Residue-level contacts at the interface:
Residue L34 in chain A is in contact with residue T26 in chain B (closest heavy-atom distance 4.0 Å).
Residue N31 in chain A interacts with residue E25 in chain B (closest heavy-atom distance 3.5 Å).
Residue A49 in chain A contacts residue Q44 in chain B (closest heavy-atom distance 3.1 Å).
Residue I17 in chain A interacts with residue Q11 in chain B (closest heavy-atom distance 3.2 Å).
Residue N38 in chain A is in contact with residue Q29 in chain B (closest heavy-atom distance 3.6 Å).
Residue L13 in chain A contacts residue Q8 in chain B (closest heavy-atom distance 3.2 Å).
Residue E45 in chain A is in contact with residue Q36 in chain B (closest heavy-atom distance 2.7 Å).
Residue S14 in chain A interacts with residue Q8 in chain B (closest heavy-atom distance 2.9 Å).
Residue H55 in chain A contacts residue V48 in chain B (closest heavy-atom distance 3.9 Å).
Residue N24 in chain A contacts residue L19 in chain B (closest heavy-atom distance 3.2 Å).
Residue V20 in chain A interacts with residue L16 in chain B (closest heavy-atom distance 4.0 Å).
Residue E45 in chain A contacts residue N40 in chain B (closest heavy-atom distance 3.3 Å).
Residue Y54 in chain A interacts with residue W52 in chain B (closest heavy-atom distance 3.5 Å).
Residue L13 in chain A interacts with residue Y9 in chain B (closest heavy-atom distance 3.6 Å).
Residue V27 in chain A contacts residue N22 in chain B (closest heavy-atom distance 3.6 Å).
Residue L13 in chain A is in contact with residue K5 in chain B (closest heavy-atom distance 4.3 Å).
Residue I16 in chain A is in contact with residue L12 in chain B (closest heavy-atom distance 4.2 Å).
Residue L44 in chain A contacts residue N40 in chain B (closest heavy-atom distance 4.4 Å).
Residue L44 in chain A interacts with residue L41 in chain B (closest heavy-atom distance 3.5 Å).
Residue L23 in chain A interacts with residue L19 in chain B (closest heavy-atom distance 3.8 Å).
Residue I17 in chain A contacts residue L12 in chain B (closest heavy-atom distance 3.6 Å).
Residue N38 in chain A is in contact with residue M33 in chain B (closest heavy-atom distance 3.2 Å).
Residue H55 in chain A interacts with residue W52 in chain B (closest heavy-atom distance 3.6 Å).
Residue N24 in chain A is in contact with residue E18 in chain B (closest heavy-atom distance 2.5 Å).
Residue G48 in chain A interacts with residue Q44 in chain B (closest heavy-atom distance 3.0 Å).
Residue C51 in chain A is in contact with residue W52 in chain B (closest heavy-atom distance 4.5 Å).
Residue V20 in chain A is in contact with residue E15 in chain B (closest heavy-atom distance 3.9 Å).
Residue C51 in chain A contacts residue V48 in chain B (closest heavy-atom distance 4.0 Å).
Residue M47 in chain A contacts residue L45 in chain B (closest heavy-atom distance 3.9 Å).
Residue V35 in chain A contacts residue Q29 in chain B (closest heavy-atom distance 3.7 Å).
Residue D52 in chain A is in contact with residue Q44 in chain B (closest heavy-atom distance 4.0 Å).
Residue N31 in chain A contacts residue T26 in chain B (closest heavy-atom distance 3.1 Å).
Residue N38 in chain A is in contact with residue I32 in chain B (closest heavy-atom distance 3.7 Å).
Residue V20 in chain A is in contact with residue L19 in chain B (closest heavy-atom distance 4.5 Å).
Residue L72 in chain A contacts residue E62 in chain B (closest heavy-atom distance 3.9 Å).
Residue L72 in chain A is in contact with residue Y59 in chain B (closest heavy-atom distance 4.5 Å).
Residue I17 in chain A contacts residue Q8 in chain B (closest heavy-atom distance 4.2 Å).
Residue L44 in chain A is in contact with residue L45 in chain B (closest heavy-atom distance 4.5 Å).
Residue Q9 in chain A contacts residue K5 in chain B (closest heavy-atom distance 4.1 Å).
Residue E6 in chain A contacts residue N4 in chain B (closest heavy-atom distance 4.6 Å).
Residue C51 in chain A contacts residue Q44 in chain B (closest heavy-atom distance 3.4 Å).
Residue V27 in chain A is in contact with residue L23 in chain B (closest heavy-atom distance 4.2 Å).
Residue N41 in chain A contacts residue Q36 in chain B (closest heavy-atom distance 3.5 Å).
Residue H55 in chain A is in contact with residue S51 in chain B (closest heavy-atom distance 4.0 Å).
Residue G48 in chain A is in contact with residue L45 in chain B (closest heavy-atom distance 3.6 Å).
Residue N38 in chain A contacts residue Q36 in chain B (closest heavy-atom distance 3.2 Å).
Residue N24 in chain A interacts with residue E15 in chain B (closest heavy-atom distance 2.4 Å).
Residue E6 in chain A interacts with residue N2 in chain B (closest heavy-atom distance 3.0 Å).
Residue L72 in chain A contacts residue I58 in chain B (closest heavy-atom distance 4.5 Å).
Residue L34 in chain A contacts residue L30 in chain B (closest heavy-atom distance 3.9 Å).
Residue N31 in chain A is in contact with residue N22 in chain B (closest heavy-atom distance 3.3 Å).
Residue N24 in chain A interacts with residue N22 in chain B (closest heavy-atom distance 4.6 Å).
Residue A10 in chain A contacts residue Q8 in chain B (closest heavy-atom distance 3.1 Å).
Residue K21 in chain A is in contact with residue E15 in chain B (closest heavy-atom distance 2.3 Å).
Residue L30 in chain A is in contact with residue T26 in chain B (closest heavy-atom distance 3.1 Å).
Residue D52 in chain A contacts residue V48 in chain B (closest heavy-atom distance 4.4 Å).
Residue L34 in chain A contacts residue Q29 in chain B (closest heavy-atom distance 3.8 Å).
Residue E45 in chain A interacts with residue Q44 in chain B (closest heavy-atom distance 4.0 Å).
Residue C51 in chain A contacts residue L45 in chain B (closest heavy-atom distance 4.2 Å).
Residue C51 in chain A interacts with residue H49 in chain B (closest heavy-atom distance 4.5 Å).

Sequence of chain A:
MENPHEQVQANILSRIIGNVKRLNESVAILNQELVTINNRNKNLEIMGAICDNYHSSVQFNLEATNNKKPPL

These two protein chains interact to form a complex.

Sequence of chain B:
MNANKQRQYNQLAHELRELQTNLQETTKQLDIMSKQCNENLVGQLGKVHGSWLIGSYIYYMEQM